Sequence of the second protein:
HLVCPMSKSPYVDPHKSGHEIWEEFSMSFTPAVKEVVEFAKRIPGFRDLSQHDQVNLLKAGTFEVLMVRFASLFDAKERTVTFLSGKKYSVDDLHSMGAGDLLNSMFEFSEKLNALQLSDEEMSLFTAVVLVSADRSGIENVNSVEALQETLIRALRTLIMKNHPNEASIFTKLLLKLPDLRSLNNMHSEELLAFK

Sequence of the first protein:
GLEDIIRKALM

Residue-level contacts at the interface:
Residue L58 in the second protein contacts residue I12 in the first protein (closest heavy-atom distance 3.6 Å).
Residue K41 in the second protein is in contact with residue A15 in the first protein (closest heavy-atom distance 3.0 Å).
Residue L58 in the second protein is in contact with residue L16 in the first protein (closest heavy-atom distance 4.1 Å).
Residue V33 in the second protein contacts residue I11 in the first protein (closest heavy-atom distance 3.6 Å).
Residue V55 in the second protein is in contact with residue R13 in the first protein (closest heavy-atom distance 3.9 Å).
Residue K41 in the second protein interacts with residue M17 in the first protein (closest heavy-atom distance 4.4 Å).
Residue F29 in the second protein interacts with residue I11 in the first protein (closest heavy-atom distance 3.9 Å).
Residue K59 in the second protein is in contact with residue L8 in the first protein (closest heavy-atom distance 3.9 Å).
Residue V33 in the second protein interacts with residue I12 in the first protein (closest heavy-atom distance 4.1 Å).
Residue E38 in the second protein contacts residue A15 in the first protein (closest heavy-atom distance 3.9 Å).
Residue Q54 in the second protein contacts residue L16 in the first protein (closest heavy-atom distance 3.5 Å).
Residue K34 in the second protein contacts residue A15 in the first protein (closest heavy-atom distance 4.3 Å).
Residue T62 in the second protein contacts residue L8 in the first protein (closest heavy-atom distance 4.5 Å).
Residue K41 in the second protein contacts residue L16 in the first protein (closest heavy-atom distance 4.3 Å).
Residue T62 in the second protein is in contact with residue I12 in the first protein (closest heavy-atom distance 3.9 Å).
Residue V33 in the second protein is in contact with residue L8 in the first protein (closest heavy-atom distance 3.9 Å).
Residue V55 in the second protein is in contact with residue I12 in the first protein (closest heavy-atom distance 4.4 Å).
Residue K34 in the second protein is in contact with residue I11 in the first protein (closest heavy-atom distance 4.3 Å).
Residue V55 in the second protein is in contact with residue L16 in the first protein (closest heavy-atom distance 3.6 Å).
Residue K59 in the second protein is in contact with residue I12 in the first protein (closest heavy-atom distance 3.6 Å).
Residue K59 in the second protein contacts residue E9 in the first protein (closest heavy-atom distance 3.3 Å).
Residue V37 in the second protein contacts residue A15 in the first protein (closest heavy-atom distance 3.8 Å).
Residue K34 in the second protein is in contact with residue K14 in the first protein (closest heavy-atom distance 2.5 Å).
Residue V37 in the second protein is in contact with residue L16 in the first protein (closest heavy-atom distance 3.8 Å).
Residue L58 in the second protein interacts with residue L8 in the first protein (closest heavy-atom distance 4.8 Å).
Residue V55 in the second protein is in contact with residue E9 in the first protein (closest heavy-atom distance 4.2 Å).
Residue V37 in the second protein interacts with residue I12 in the first protein (closest heavy-atom distance 4.1 Å).
Residue S26 in the second protein is in contact with residue I11 in the first protein (closest heavy-atom distance 4.8 Å).
Residue F46 in the second protein contacts residue L16 in the first protein (closest heavy-atom distance 4.5 Å).
Residue E38 in the second protein is in contact with residue M17 in the first protein (closest heavy-atom distance 5.0 Å).
Residue T30 in the second protein interacts with residue I11 in the first protein (closest heavy-atom distance 3.4 Å).

These two protein chains interact to form a complex.